Contacts between the two chains:
Residue N180 in chain A is in contact with residue I8 in chain B (closest heavy-atom distance 2.9 Å).
Residue V183 in chain A is in contact with residue A5 in chain B (closest heavy-atom distance 4.2 Å).
Residue E187 in chain A contacts residue A5 in chain B (closest heavy-atom distance 3.6 Å).
Residue K54 in chain A interacts with residue I8 in chain B (closest heavy-atom distance 3.6 Å).
Residue L223 in chain A contacts residue R12 in chain B (closest heavy-atom distance 3.5 Å).
Residue N47 in chain A interacts with residue R11 in chain B (closest heavy-atom distance 3.8 Å).
Residue L179 in chain A contacts residue I8 in chain B (closest heavy-atom distance 3.5 Å).
Residue E19 in chain A interacts with residue R11 in chain B (closest heavy-atom distance 2.8 Å).
Residue K54 in chain A interacts with residue G10 in chain B (closest heavy-atom distance 3.6 Å).
Residue L48 in chain A interacts with residue R11 in chain B (closest heavy-atom distance 3.4 Å).
Residue V51 in chain A interacts with residue G10 in chain B (closest heavy-atom distance 3.1 Å).
Residue L227 in chain A is in contact with residue P9 in chain B (closest heavy-atom distance 3.7 Å).
Residue W235 in chain A interacts with residue A5 in chain B (closest heavy-atom distance 3.4 Å).
Residue V51 in chain A interacts with residue R11 in chain B (closest heavy-atom distance 3.6 Å).
Residue D220 in chain A contacts residue R12 in chain B (closest heavy-atom distance 2.7 Å).
Residue L179 in chain A is in contact with residue G6 in chain B (closest heavy-atom distance 3.6 Å).
Residue V183 in chain A contacts residue G6 in chain B (closest heavy-atom distance 3.6 Å).
Residue I224 in chain A interacts with residue I8 in chain B (closest heavy-atom distance 3.7 Å).
Residue L234 in chain A is in contact with residue A5 in chain B (closest heavy-atom distance 3.4 Å).
Residue N47 in chain A interacts with residue G10 in chain B (closest heavy-atom distance 4.9 Å).
Residue G176 in chain A is in contact with residue I8 in chain B (closest heavy-atom distance 4.1 Å).
Residue N231 in chain A contacts residue A5 in chain B (closest heavy-atom distance 3.3 Å).
Residue K54 in chain A contacts residue P9 in chain B (closest heavy-atom distance 4.0 Å).
Residue K127 in chain A contacts residue I8 in chain B (closest heavy-atom distance 3.6 Å).
Residue N231 in chain A interacts with residue G6 in chain B (closest heavy-atom distance 2.9 Å).
Residue L227 in chain A interacts with residue I8 in chain B (closest heavy-atom distance 4.2 Å).
Residue M27 in chain A is in contact with residue R11 in chain B (closest heavy-atom distance 4.6 Å).

Sequence of chain A:
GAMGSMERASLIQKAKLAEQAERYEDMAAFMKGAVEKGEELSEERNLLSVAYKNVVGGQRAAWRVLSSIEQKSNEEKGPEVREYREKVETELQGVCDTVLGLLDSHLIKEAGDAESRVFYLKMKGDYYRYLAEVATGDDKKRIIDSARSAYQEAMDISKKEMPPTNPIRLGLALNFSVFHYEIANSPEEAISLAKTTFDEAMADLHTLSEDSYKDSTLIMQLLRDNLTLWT

This data describes a binding interaction between two proteins.

Sequence of chain B:
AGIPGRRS